Sequence of the first protein:
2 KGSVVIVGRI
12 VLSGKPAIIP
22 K

Sequence of the second protein:
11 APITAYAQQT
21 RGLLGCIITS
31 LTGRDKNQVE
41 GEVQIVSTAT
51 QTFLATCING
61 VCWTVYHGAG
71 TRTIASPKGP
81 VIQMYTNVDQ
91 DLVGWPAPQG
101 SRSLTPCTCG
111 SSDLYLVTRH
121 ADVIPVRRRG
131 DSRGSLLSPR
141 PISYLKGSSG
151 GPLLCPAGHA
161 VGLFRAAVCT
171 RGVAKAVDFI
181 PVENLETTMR

These two protein chains interact to form a complex.

Residue-level contacts at the interface:
Residue A15 in the second protein contacts residue I11 in the first protein (closest heavy-atom distance 3.8 Å).
Residue V43 in the second protein is in contact with residue R10 in the first protein (closest heavy-atom distance 3.4 Å).
Residue Y16 in the second protein is in contact with residue I11 in the first protein (closest heavy-atom distance 3.2 Å).
Residue E42 in the second protein contacts residue L13 in the first protein (closest heavy-atom distance 2.9 Å).
Residue A75 in the second protein is in contact with residue S4 in the first protein (closest heavy-atom distance 3.9 Å).
Residue T29 in the second protein is in contact with residue V6 in the first protein (closest heavy-atom distance 3.9 Å).
Residue V46 in the second protein contacts residue I7 in the first protein (closest heavy-atom distance 3.9 Å).
Residue I45 in the second protein contacts residue R10 in the first protein (closest heavy-atom distance 3.7 Å).
Residue T14 in the second protein contacts residue G15 in the first protein (closest heavy-atom distance 3.8 Å).
Residue Q44 in the second protein contacts residue R10 in the first protein (closest heavy-atom distance 4.0 Å).
Residue E40 in the second protein interacts with residue R10 in the first protein (closest heavy-atom distance 3.1 Å).
Residue Q38 in the second protein interacts with residue R10 in the first protein (closest heavy-atom distance 3.6 Å).
Residue Q19 in the second protein is in contact with residue V8 in the first protein (closest heavy-atom distance 3.5 Å).
Residue V39 in the second protein is in contact with residue R10 in the first protein (closest heavy-atom distance 3.9 Å).
Residue T73 in the second protein is in contact with residue V5 in the first protein (closest heavy-atom distance 2.8 Å).
Residue Q44 in the second protein contacts residue G9 in the first protein (closest heavy-atom distance 3.7 Å).
Residue E42 in the second protein is in contact with residue S14 in the first protein (closest heavy-atom distance 3.2 Å).
Residue S47 in the second protein interacts with residue V6 in the first protein (closest heavy-atom distance 2.8 Å).
Residue I45 in the second protein contacts residue V8 in the first protein (closest heavy-atom distance 2.8 Å).
Residue R21 in the second protein contacts residue I7 in the first protein (closest heavy-atom distance 3.4 Å).
Residue Q18 in the second protein is in contact with residue G9 in the first protein (closest heavy-atom distance 3.0 Å).
Residue R21 in the second protein interacts with residue V6 in the first protein (closest heavy-atom distance 4.0 Å).
Residue A15 in the second protein is in contact with residue V12 in the first protein (closest heavy-atom distance 3.5 Å).
Residue A15 in the second protein contacts residue L13 in the first protein (closest heavy-atom distance 3.6 Å).
Residue T73 in the second protein is in contact with residue S4 in the first protein (closest heavy-atom distance 2.9 Å).
Residue T20 in the second protein contacts residue G9 in the first protein (closest heavy-atom distance 3.2 Å).
Residue G33 in the second protein contacts residue S4 in the first protein (closest heavy-atom distance 3.9 Å).
Residue C26 in the second protein interacts with residue V6 in the first protein (closest heavy-atom distance 4.0 Å).
Residue A17 in the second protein interacts with residue R10 in the first protein (closest heavy-atom distance 3.4 Å).
Residue R119 in the second protein is in contact with residue I11 in the first protein (closest heavy-atom distance 3.9 Å).
Residue T20 in the second protein is in contact with residue R10 in the first protein (closest heavy-atom distance 3.8 Å).
Residue V117 in the second protein is in contact with residue L13 in the first protein (closest heavy-atom distance 4.0 Å).
Residue A75 in the second protein interacts with residue V6 in the first protein (closest heavy-atom distance 3.9 Å).
Residue I74 in the second protein interacts with residue V5 in the first protein (closest heavy-atom distance 3.5 Å).
Residue Q18 in the second protein interacts with residue R10 in the first protein (closest heavy-atom distance 3.0 Å).
Residue E42 in the second protein interacts with residue V12 in the first protein (closest heavy-atom distance 3.8 Å).
Residue Y16 in the second protein interacts with residue V12 in the first protein (closest heavy-atom distance 2.9 Å).
Residue S30 in the second protein is in contact with residue V6 in the first protein (closest heavy-atom distance 3.4 Å).
Residue T20 in the second protein contacts residue V8 in the first protein (closest heavy-atom distance 2.6 Å).
Residue V43 in the second protein is in contact with residue I11 in the first protein (closest heavy-atom distance 2.8 Å).
Residue Q44 in the second protein is in contact with residue I7 in the first protein (closest heavy-atom distance 3.6 Å).
Residue I45 in the second protein is in contact with residue I7 in the first protein (closest heavy-atom distance 3.5 Å).
Residue A75 in the second protein interacts with residue V5 in the first protein (closest heavy-atom distance 2.9 Å).
Residue R72 in the second protein interacts with residue V5 in the first protein (closest heavy-atom distance 3.9 Å).
Residue P80 in the second protein interacts with residue S4 in the first protein (closest heavy-atom distance 3.7 Å).
Residue I45 in the second protein interacts with residue G9 in the first protein (closest heavy-atom distance 2.8 Å).
Residue Y16 in the second protein interacts with residue R10 in the first protein (closest heavy-atom distance 3.9 Å).
Residue V46 in the second protein is in contact with residue V6 in the first protein (closest heavy-atom distance 3.0 Å).
Residue S30 in the second protein contacts residue S4 in the first protein (closest heavy-atom distance 3.0 Å).
Residue T118 in the second protein interacts with residue I11 in the first protein (closest heavy-atom distance 3.3 Å).
Residue R21 in the second protein contacts residue V8 in the first protein (closest heavy-atom distance 3.2 Å).
Residue T14 in the second protein interacts with residue V12 in the first protein (closest heavy-atom distance 3.7 Å).
Residue R72 in the second protein contacts residue K2 in the first protein (closest heavy-atom distance 3.5 Å).
Residue S47 in the second protein is in contact with residue V5 in the first protein (closest heavy-atom distance 3.8 Å).
Residue I45 in the second protein interacts with residue V6 in the first protein (closest heavy-atom distance 3.9 Å).
Residue E42 in the second protein is in contact with residue I11 in the first protein (closest heavy-atom distance 3.5 Å).
Residue V46 in the second protein interacts with residue V5 in the first protein (closest heavy-atom distance 3.9 Å).
Residue S30 in the second protein contacts residue G3 in the first protein (closest heavy-atom distance 3.7 Å).
Residue T14 in the second protein is in contact with residue L13 in the first protein (closest heavy-atom distance 3.2 Å).
Residue R72 in the second protein interacts with residue G3 in the first protein (closest heavy-atom distance 3.2 Å).